Interface contacts:
Residue S158 in protein 1 contacts residue A37 in protein 2 (closest heavy-atom distance 3.7 Å).
Residue D342 in protein 1 is in contact with residue R393 in protein 2 (closest heavy-atom distance 3.7 Å).
Residue W103 in protein 1 interacts with residue Y42 in protein 2 (closest heavy-atom distance 3.4 Å).
Residue N129 in protein 1 is in contact with residue Y89 in protein 2 (closest heavy-atom distance 3.7 Å).
Residue D267 in protein 1 interacts with residue K266 in protein 2 (closest heavy-atom distance 3.5 Å).
Residue E312 in protein 1 interacts with residue H189 in protein 2 (closest heavy-atom distance 3.6 Å).
Residue I343 in protein 1 interacts with residue Q198 in protein 2 (closest heavy-atom distance 3.9 Å).
Residue K3 in protein 1 contacts residue W23 in protein 2 (closest heavy-atom distance 3.5 Å).
Residue Q1559 in protein 1 is in contact with residue K488 in protein 2 (closest heavy-atom distance 3.5 Å).
Residue P159 in protein 1 interacts with residue P36 in protein 2 (closest heavy-atom distance 3.5 Å).
Residue W103 in protein 1 contacts residue K43 in protein 2 (closest heavy-atom distance 2.7 Å).
Residue S158 in protein 1 contacts residue G38 in protein 2 (closest heavy-atom distance 3.6 Å).
Residue Q105 in protein 1 contacts residue Q45 in protein 2 (closest heavy-atom distance 3.3 Å).
Residue S154 in protein 1 interacts with residue Y26 in protein 2 (closest heavy-atom distance 3.0 Å).
Residue D130 in protein 1 interacts with residue Y42 in protein 2 (closest heavy-atom distance 2.5 Å).
Residue F155 in protein 1 is in contact with residue A37 in protein 2 (closest heavy-atom distance 3.6 Å).
Residue T315 in protein 1 contacts residue Y195 in protein 2 (closest heavy-atom distance 3.7 Å).
Residue Y460 in protein 1 interacts with residue Q423 in protein 2 (closest heavy-atom distance 2.9 Å).
Residue K319 in protein 1 interacts with residue Y195 in protein 2 (closest heavy-atom distance 3.5 Å).
Residue Q105 in protein 1 is in contact with residue Y42 in protein 2 (closest heavy-atom distance 3.9 Å).
Residue Q105 in protein 1 interacts with residue S46 in protein 2 (closest heavy-atom distance 3.3 Å).
Residue Y460 in protein 1 interacts with residue E422 in protein 2 (closest heavy-atom distance 2.7 Å).
Residue F439 in protein 1 interacts with residue R487 in protein 2 (closest heavy-atom distance 2.9 Å).
Residue S158 in protein 1 interacts with residue P36 in protein 2 (closest heavy-atom distance 3.7 Å).
Residue S154 in protein 1 contacts residue I39 in protein 2 (closest heavy-atom distance 2.6 Å).
Residue A462 in protein 1 interacts with residue V483 in protein 2 (closest heavy-atom distance 3.8 Å).
Residue E157 in protein 1 is in contact with residue W23 in protein 2 (closest heavy-atom distance 3.1 Å).
Residue D342 in protein 1 is in contact with residue K408 in protein 2 (closest heavy-atom distance 2.8 Å).
Residue D308 in protein 1 contacts residue S262 in protein 2 (closest heavy-atom distance 2.9 Å).
Residue E312 in protein 1 is in contact with residue N192 in protein 2 (closest heavy-atom distance 2.9 Å).
Residue G104 in protein 1 interacts with residue K43 in protein 2 (closest heavy-atom distance 3.3 Å).
Residue D1474 in protein 1 contacts residue Y560 in protein 2 (closest heavy-atom distance 3.6 Å).
Residue Q437 in protein 1 interacts with residue R487 in protein 2 (closest heavy-atom distance 3.3 Å).
Residue K3 in protein 1 is in contact with residue N20 in protein 2 (closest heavy-atom distance 3.5 Å).
Residue L302 in protein 1 interacts with residue N417 in protein 2 (closest heavy-atom distance 3.7 Å).
Residue K70 in protein 1 interacts with residue K43 in protein 2 (closest heavy-atom distance 3.9 Å).
Residue S1477 in protein 1 interacts with residue Y560 in protein 2 (closest heavy-atom distance 3.6 Å).
Residue E102 in protein 1 is in contact with residue R41 in protein 2 (closest heavy-atom distance 2.8 Å).
Residue F160 in protein 1 is in contact with residue P36 in protein 2 (closest heavy-atom distance 3.0 Å).
Residue A462 in protein 1 is in contact with residue Q423 in protein 2 (closest heavy-atom distance 3.4 Å).
Residue N127 in protein 1 is in contact with residue Y42 in protein 2 (closest heavy-atom distance 3.0 Å).
Residue E157 in protein 1 interacts with residue L27 in protein 2 (closest heavy-atom distance 3.6 Å).
Residue Q1559 in protein 1 contacts residue A489 in protein 2 (closest heavy-atom distance 3.6 Å).
Residue D279 in protein 1 is in contact with residue K188 in protein 2 (closest heavy-atom distance 3.6 Å).
Residue Q105 in protein 1 is in contact with residue Y89 in protein 2 (closest heavy-atom distance 3.0 Å).
Residue D308 in protein 1 is in contact with residue K260 in protein 2 (closest heavy-atom distance 2.8 Å).
Residue K319 in protein 1 interacts with residue N192 in protein 2 (closest heavy-atom distance 3.8 Å).
Residue N127 in protein 1 interacts with residue N51 in protein 2 (closest heavy-atom distance 3.7 Å).
Residue K345 in protein 1 interacts with residue E202 in protein 2 (closest heavy-atom distance 2.9 Å).
Residue E157 in protein 1 interacts with residue R41 in protein 2 (closest heavy-atom distance 2.8 Å).
Residue Y465 in protein 1 contacts residue P419 in protein 2 (closest heavy-atom distance 3.7 Å).
Residue E166 in protein 1 is in contact with residue K167 in protein 2 (closest heavy-atom distance 3.7 Å).
Residue D1482 in protein 1 contacts residue R563 in protein 2 (closest heavy-atom distance 3.4 Å).
Residue D342 in protein 1 contacts residue K412 in protein 2 (closest heavy-atom distance 3.7 Å).
Residue D335 in protein 1 interacts with residue N417 in protein 2 (closest heavy-atom distance 3.0 Å).
Residue Q1478 in protein 1 interacts with residue R563 in protein 2 (closest heavy-atom distance 3.3 Å).
Residue Q1478 in protein 1 interacts with residue C532 in protein 2 (closest heavy-atom distance 3.7 Å).
Residue N129 in protein 1 is in contact with residue Y42 in protein 2 (closest heavy-atom distance 3.5 Å).
Residue Y460 in protein 1 interacts with residue P419 in protein 2 (closest heavy-atom distance 3.7 Å).
Residue N129 in protein 1 interacts with residue A88 in protein 2 (closest heavy-atom distance 3.2 Å).

These two protein chains interact to form a complex.

Sequence of protein 1:
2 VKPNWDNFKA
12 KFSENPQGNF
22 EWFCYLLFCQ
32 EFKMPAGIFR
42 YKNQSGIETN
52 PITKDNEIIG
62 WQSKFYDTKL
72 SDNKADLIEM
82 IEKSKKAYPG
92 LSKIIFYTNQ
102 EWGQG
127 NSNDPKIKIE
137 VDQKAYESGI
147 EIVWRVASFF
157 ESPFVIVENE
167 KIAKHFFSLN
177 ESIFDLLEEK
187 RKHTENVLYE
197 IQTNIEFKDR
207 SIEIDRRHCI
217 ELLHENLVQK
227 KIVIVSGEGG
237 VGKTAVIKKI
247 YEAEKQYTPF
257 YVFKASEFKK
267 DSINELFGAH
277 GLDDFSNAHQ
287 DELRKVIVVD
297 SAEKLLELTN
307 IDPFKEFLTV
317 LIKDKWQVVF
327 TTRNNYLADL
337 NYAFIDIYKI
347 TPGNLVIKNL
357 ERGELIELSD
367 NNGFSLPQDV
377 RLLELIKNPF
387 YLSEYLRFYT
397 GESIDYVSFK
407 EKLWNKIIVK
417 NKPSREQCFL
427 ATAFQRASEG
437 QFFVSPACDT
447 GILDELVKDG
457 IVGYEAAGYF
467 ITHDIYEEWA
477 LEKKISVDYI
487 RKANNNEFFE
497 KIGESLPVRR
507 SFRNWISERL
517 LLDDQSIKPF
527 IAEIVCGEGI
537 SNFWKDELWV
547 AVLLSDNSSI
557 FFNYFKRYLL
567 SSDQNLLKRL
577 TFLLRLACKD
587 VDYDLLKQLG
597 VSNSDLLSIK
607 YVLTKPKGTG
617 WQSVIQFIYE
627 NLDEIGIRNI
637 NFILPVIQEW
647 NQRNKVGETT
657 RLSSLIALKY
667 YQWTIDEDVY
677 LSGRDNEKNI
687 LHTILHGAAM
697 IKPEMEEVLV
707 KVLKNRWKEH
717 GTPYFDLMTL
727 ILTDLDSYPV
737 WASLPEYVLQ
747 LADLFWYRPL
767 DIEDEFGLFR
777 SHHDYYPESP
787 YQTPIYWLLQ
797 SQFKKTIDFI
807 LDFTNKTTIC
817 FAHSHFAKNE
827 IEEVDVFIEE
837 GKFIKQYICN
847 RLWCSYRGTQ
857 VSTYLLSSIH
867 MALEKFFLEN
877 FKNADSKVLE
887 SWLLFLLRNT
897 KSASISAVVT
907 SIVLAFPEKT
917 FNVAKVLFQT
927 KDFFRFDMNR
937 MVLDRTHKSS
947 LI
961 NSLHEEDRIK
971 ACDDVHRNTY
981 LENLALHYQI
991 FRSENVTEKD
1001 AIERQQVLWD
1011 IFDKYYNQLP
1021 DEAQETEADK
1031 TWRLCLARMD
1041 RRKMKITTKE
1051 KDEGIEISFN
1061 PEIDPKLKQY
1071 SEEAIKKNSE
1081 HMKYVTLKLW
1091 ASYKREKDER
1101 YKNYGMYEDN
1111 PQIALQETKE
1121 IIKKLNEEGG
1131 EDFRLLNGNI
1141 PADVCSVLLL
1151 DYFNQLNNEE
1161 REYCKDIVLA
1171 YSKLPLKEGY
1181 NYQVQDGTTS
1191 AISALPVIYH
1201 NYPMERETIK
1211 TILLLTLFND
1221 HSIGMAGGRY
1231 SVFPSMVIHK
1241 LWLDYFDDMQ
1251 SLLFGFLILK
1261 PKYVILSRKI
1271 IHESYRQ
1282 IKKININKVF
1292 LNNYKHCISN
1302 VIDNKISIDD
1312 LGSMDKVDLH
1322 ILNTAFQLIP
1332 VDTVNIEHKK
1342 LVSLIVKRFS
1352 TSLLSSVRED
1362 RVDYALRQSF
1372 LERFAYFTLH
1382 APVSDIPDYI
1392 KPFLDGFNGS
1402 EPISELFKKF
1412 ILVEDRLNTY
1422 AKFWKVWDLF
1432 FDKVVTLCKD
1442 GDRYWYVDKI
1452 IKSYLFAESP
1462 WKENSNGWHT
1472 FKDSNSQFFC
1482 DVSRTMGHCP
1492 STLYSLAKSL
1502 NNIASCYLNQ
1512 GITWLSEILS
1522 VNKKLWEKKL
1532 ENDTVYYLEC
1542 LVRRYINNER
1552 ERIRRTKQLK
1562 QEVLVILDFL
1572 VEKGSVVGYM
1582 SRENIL

Sequence of protein 2:
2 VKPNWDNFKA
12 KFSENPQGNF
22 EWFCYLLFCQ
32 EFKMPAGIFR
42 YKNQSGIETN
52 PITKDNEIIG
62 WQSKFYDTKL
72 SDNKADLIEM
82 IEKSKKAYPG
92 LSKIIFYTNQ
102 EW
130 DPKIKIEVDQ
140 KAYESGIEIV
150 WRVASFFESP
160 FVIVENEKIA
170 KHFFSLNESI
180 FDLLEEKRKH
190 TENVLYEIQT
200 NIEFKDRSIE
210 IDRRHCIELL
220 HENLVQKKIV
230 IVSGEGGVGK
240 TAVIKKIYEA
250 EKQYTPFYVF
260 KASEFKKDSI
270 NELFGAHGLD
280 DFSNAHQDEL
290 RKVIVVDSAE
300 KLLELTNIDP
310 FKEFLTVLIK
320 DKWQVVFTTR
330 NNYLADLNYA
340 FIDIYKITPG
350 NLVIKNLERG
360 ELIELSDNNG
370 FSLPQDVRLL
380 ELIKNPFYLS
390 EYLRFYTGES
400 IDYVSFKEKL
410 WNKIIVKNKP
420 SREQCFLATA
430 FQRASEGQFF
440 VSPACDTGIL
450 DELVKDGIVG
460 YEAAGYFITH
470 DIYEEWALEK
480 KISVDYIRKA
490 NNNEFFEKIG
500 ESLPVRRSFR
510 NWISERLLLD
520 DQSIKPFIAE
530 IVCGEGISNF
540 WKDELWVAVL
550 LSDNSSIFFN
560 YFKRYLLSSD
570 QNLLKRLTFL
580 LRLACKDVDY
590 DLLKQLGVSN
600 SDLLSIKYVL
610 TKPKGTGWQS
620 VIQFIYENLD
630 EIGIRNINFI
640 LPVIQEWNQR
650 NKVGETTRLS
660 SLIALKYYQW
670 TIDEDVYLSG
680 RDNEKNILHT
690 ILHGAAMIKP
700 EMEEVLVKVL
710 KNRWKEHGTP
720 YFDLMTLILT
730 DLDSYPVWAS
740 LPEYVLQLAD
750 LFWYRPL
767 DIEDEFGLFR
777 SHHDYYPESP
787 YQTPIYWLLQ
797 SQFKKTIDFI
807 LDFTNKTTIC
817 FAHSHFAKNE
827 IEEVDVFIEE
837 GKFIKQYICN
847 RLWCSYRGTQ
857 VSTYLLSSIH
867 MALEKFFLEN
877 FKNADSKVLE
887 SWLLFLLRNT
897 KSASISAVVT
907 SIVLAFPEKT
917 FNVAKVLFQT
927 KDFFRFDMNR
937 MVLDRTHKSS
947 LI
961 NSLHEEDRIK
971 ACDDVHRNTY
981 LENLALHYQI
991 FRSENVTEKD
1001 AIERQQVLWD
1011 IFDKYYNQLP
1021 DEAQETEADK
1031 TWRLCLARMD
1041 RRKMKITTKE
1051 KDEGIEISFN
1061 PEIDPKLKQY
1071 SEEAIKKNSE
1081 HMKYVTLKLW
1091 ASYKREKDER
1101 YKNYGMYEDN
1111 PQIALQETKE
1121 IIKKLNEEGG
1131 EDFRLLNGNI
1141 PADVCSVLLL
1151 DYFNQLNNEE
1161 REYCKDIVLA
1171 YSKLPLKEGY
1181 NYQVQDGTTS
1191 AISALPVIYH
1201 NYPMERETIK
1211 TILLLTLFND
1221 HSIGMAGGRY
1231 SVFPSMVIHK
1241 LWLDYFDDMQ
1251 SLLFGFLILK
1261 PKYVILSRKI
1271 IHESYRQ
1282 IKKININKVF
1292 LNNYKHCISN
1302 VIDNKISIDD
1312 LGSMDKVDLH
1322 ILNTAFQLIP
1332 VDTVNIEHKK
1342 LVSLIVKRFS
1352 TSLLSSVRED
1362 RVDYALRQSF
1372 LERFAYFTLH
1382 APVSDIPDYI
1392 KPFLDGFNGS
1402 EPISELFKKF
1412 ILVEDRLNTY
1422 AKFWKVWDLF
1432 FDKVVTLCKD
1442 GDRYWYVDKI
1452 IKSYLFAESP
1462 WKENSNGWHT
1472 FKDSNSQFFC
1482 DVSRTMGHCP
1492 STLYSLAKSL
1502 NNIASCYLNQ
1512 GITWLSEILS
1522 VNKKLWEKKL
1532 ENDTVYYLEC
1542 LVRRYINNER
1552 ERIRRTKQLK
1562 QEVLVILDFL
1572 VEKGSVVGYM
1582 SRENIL